Sequence of chain A:
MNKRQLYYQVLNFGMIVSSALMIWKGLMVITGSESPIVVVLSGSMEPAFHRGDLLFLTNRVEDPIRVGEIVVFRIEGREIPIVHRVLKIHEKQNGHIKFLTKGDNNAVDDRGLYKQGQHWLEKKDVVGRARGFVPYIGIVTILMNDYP

Sequence of chain B:
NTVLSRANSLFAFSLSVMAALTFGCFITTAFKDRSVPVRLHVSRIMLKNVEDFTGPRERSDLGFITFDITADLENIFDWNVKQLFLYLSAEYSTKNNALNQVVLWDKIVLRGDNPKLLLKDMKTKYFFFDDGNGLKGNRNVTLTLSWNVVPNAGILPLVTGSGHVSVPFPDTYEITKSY

Interface contacts:
Residue N154 in chain B interacts with residue F146 in chain A (closest heavy-atom distance 3.3 Å).
Residue Q103 in chain B is in contact with residue I102 in chain A (closest heavy-atom distance 3.7 Å).
Residue G156 in chain B interacts with residue R144 in chain A (closest heavy-atom distance 3.9 Å).
Residue D133 in chain B is in contact with residue K101 in chain A (closest heavy-atom distance 3.5 Å).
Residue A100 in chain B interacts with residue H103 in chain A (closest heavy-atom distance 3.6 Å).
Residue G156 in chain B interacts with residue F146 in chain A (closest heavy-atom distance 3.5 Å).
Residue N99 in chain B is in contact with residue E104 in chain A (closest heavy-atom distance 3.5 Å).
Residue Y128 in chain B is in contact with residue N119 in chain A (closest heavy-atom distance 4.4 Å).
Residue D133 in chain B interacts with residue H103 in chain A (closest heavy-atom distance 2.7 Å).
Residue D133 in chain B is in contact with residue I102 in chain A (closest heavy-atom distance 4.3 Å).
Residue E93 in chain B interacts with residue E104 in chain A (closest heavy-atom distance 4.7 Å).
Residue N99 in chain B interacts with residue K105 in chain A (closest heavy-atom distance 3.9 Å).
Residue A155 in chain B contacts residue F146 in chain A (closest heavy-atom distance 3.1 Å).
Residue F131 in chain B contacts residue K101 in chain A (closest heavy-atom distance 3.6 Å).
Residue Q85 in chain B is in contact with residue P60 in chain A (closest heavy-atom distance 4.1 Å).
Residue N150 in chain B is in contact with residue G81 in chain A (closest heavy-atom distance 4.2 Å).
Residue D133 in chain B contacts residue H132 in chain A (closest heavy-atom distance 4.6 Å).
Residue I157 in chain B interacts with residue R144 in chain A (closest heavy-atom distance 3.4 Å).
Residue N98 in chain B contacts residue K105 in chain A (closest heavy-atom distance 3.4 Å).
Residue Y128 in chain B is in contact with residue K115 in chain A (closest heavy-atom distance 3.9 Å).
Residue E60 in chain B interacts with residue G130 in chain A (closest heavy-atom distance 3.0 Å).
Residue G156 in chain B interacts with residue G145 in chain A (closest heavy-atom distance 3.3 Å).
Residue L158 in chain B is in contact with residue R144 in chain A (closest heavy-atom distance 2.7 Å).
Residue L160 in chain B interacts with residue G81 in chain A (closest heavy-atom distance 4.5 Å).
Residue I110 in chain B is in contact with residue P60 in chain A (closest heavy-atom distance 4.3 Å).
Residue L158 in chain B is in contact with residue F146 in chain A (closest heavy-atom distance 3.6 Å).
Residue P159 in chain B interacts with residue R144 in chain A (closest heavy-atom distance 4.2 Å).
Residue N102 in chain B is in contact with residue I102 in chain A (closest heavy-atom distance 4.0 Å).
Residue P153 in chain B interacts with residue F146 in chain A (closest heavy-atom distance 3.1 Å).
Residue A100 in chain B is in contact with residue E104 in chain A (closest heavy-atom distance 3.4 Å).
Residue V105 in chain B contacts residue V80 in chain A (closest heavy-atom distance 4.4 Å).
Residue L101 in chain B is in contact with residue E104 in chain A (closest heavy-atom distance 3.0 Å).
Residue Q103 in chain B contacts residue L100 in chain A (closest heavy-atom distance 4.4 Å).
Residue M20 in chain B contacts residue I150 in chain A (closest heavy-atom distance 4.5 Å).
Residue V104 in chain B is in contact with residue K101 in chain A (closest heavy-atom distance 4.1 Å).
Residue D108 in chain B contacts residue D117 in chain A (closest heavy-atom distance 4.5 Å).
Residue E60 in chain B is in contact with residue Q129 in chain A (closest heavy-atom distance 4.7 Å).
Residue F87 in chain B is in contact with residue D117 in chain A (closest heavy-atom distance 4.3 Å).
Residue N154 in chain B contacts residue P148 in chain A (closest heavy-atom distance 3.4 Å).
Residue Q103 in chain B is in contact with residue V80 in chain A (closest heavy-atom distance 3.3 Å).
Residue L160 in chain B is in contact with residue V80 in chain A (closest heavy-atom distance 4.7 Å).
Residue K84 in chain B is in contact with residue H63 in chain A (closest heavy-atom distance 3.3 Å).
Residue L101 in chain B contacts residue I102 in chain A (closest heavy-atom distance 3.3 Å).
Residue L160 in chain B is in contact with residue E82 in chain A (closest heavy-atom distance 4.1 Å).
Residue I157 in chain B is in contact with residue G145 in chain A (closest heavy-atom distance 4.5 Å).
Residue R59 in chain B contacts residue Q129 in chain A (closest heavy-atom distance 3.3 Å).
Residue N102 in chain B contacts residue H103 in chain A (closest heavy-atom distance 3.1 Å).
Residue Y89 in chain B contacts residue V80 in chain A (closest heavy-atom distance 4.1 Å).
Residue Y89 in chain B is in contact with residue G81 in chain A (closest heavy-atom distance 4.3 Å).
Residue A155 in chain B contacts residue P148 in chain A (closest heavy-atom distance 3.8 Å).
Residue L101 in chain B contacts residue H103 in chain A (closest heavy-atom distance 4.7 Å).
Residue N99 in chain B interacts with residue Q106 in chain A (closest heavy-atom distance 4.7 Å).
Residue E93 in chain B interacts with residue I102 in chain A (closest heavy-atom distance 4.2 Å).
Residue K84 in chain B is in contact with residue A61 in chain A (closest heavy-atom distance 4.5 Å).
Residue Q103 in chain B is in contact with residue K101 in chain A (closest heavy-atom distance 3.5 Å).
Residue V105 in chain B is in contact with residue L100 in chain A (closest heavy-atom distance 3.7 Å).
Residue I110 in chain B is in contact with residue N118 in chain A (closest heavy-atom distance 4.5 Å).
Residue R59 in chain B interacts with residue G130 in chain A (closest heavy-atom distance 4.2 Å).
Residue V152 in chain B contacts residue F146 in chain A (closest heavy-atom distance 4.2 Å).
Residue L158 in chain B is in contact with residue A143 in chain A (closest heavy-atom distance 4.6 Å).

This data describes a binding interaction between two proteins.